Residue-level contacts at the interface:
Residue N175 in protein 1 contacts residue L217 in protein 2 (closest heavy-atom distance 3.6 Å).
Residue L208 in protein 1 contacts residue F154 in protein 2 (closest heavy-atom distance 3.7 Å).
Residue E204 in protein 1 is in contact with residue R143 in protein 2 (closest heavy-atom distance 3.0 Å).
Residue Q221 in protein 1 is in contact with residue L184 in protein 2 (closest heavy-atom distance 3.5 Å).
Residue N175 in protein 1 interacts with residue A220 in protein 2 (closest heavy-atom distance 3.1 Å).
Residue L205 in protein 1 is in contact with residue V197 in protein 2 (closest heavy-atom distance 3.8 Å).
Residue D206 in protein 1 interacts with residue A142 in protein 2 (closest heavy-atom distance 3.6 Å).
Residue T207 in protein 1 contacts residue R143 in protein 2 (closest heavy-atom distance 3.5 Å).
Residue E211 in protein 1 contacts residue S210 in protein 2 (closest heavy-atom distance 3.5 Å).
Residue K214 in protein 1 is in contact with residue E205 in protein 2 (closest heavy-atom distance 3.2 Å).
Residue P167 in protein 1 is in contact with residue L217 in protein 2 (closest heavy-atom distance 3.7 Å).
Residue Y213 in protein 1 interacts with residue G208 in protein 2 (closest heavy-atom distance 3.0 Å).
Residue Q221 in protein 1 contacts residue L185 in protein 2 (closest heavy-atom distance 3.4 Å).
Residue L208 in protein 1 interacts with residue K107 in protein 2 (closest heavy-atom distance 2.8 Å).
Residue K214 in protein 1 contacts residue G204 in protein 2 (closest heavy-atom distance 3.6 Å).
Residue D215 in protein 1 contacts residue S210 in protein 2 (closest heavy-atom distance 2.8 Å).
Residue A203 in protein 1 interacts with residue R143 in protein 2 (closest heavy-atom distance 3.7 Å).
Residue K214 in protein 1 contacts residue S207 in protein 2 (closest heavy-atom distance 3.4 Å).
Residue Y213 in protein 1 is in contact with residue E199 in protein 2 (closest heavy-atom distance 3.0 Å).
Residue N44 in protein 1 is in contact with residue Q211 in protein 2 (closest heavy-atom distance 3.1 Å).
Residue N175 in protein 1 is in contact with residue D218 in protein 2 (closest heavy-atom distance 3.2 Å).
Residue D215 in protein 1 interacts with residue L213 in protein 2 (closest heavy-atom distance 3.6 Å).
Residue Y130 in protein 1 interacts with residue D218 in protein 2 (closest heavy-atom distance 2.7 Å).
Residue I202 in protein 1 is in contact with residue R195 in protein 2 (closest heavy-atom distance 3.4 Å).
Residue N44 in protein 1 contacts residue A216 in protein 2 (closest heavy-atom distance 3.5 Å).
Residue Y213 in protein 1 interacts with residue L184 in protein 2 (closest heavy-atom distance 3.7 Å).
Residue Y213 in protein 1 contacts residue F154 in protein 2 (closest heavy-atom distance 3.7 Å).
Residue S47 in protein 1 interacts with residue A216 in protein 2 (closest heavy-atom distance 2.6 Å).
Residue P167 in protein 1 is in contact with residue L213 in protein 2 (closest heavy-atom distance 3.6 Å).
Residue L208 in protein 1 interacts with residue V197 in protein 2 (closest heavy-atom distance 3.8 Å).
Residue K122 in protein 1 interacts with residue L217 in protein 2 (closest heavy-atom distance 3.1 Å).
Residue D206 in protein 1 interacts with residue K107 in protein 2 (closest heavy-atom distance 2.9 Å).
Residue N175 in protein 1 is in contact with residue L219 in protein 2 (closest heavy-atom distance 3.4 Å).
Residue Q221 in protein 1 is in contact with residue E123 in protein 2 (closest heavy-atom distance 3.4 Å).
Residue K51 in protein 1 contacts residue D215 in protein 2 (closest heavy-atom distance 2.8 Å).
Residue Y213 in protein 1 interacts with residue S207 in protein 2 (closest heavy-atom distance 2.7 Å).
Residue D215 in protein 1 is in contact with residue H209 in protein 2 (closest heavy-atom distance 2.7 Å).
Residue L205 in protein 1 interacts with residue T152 in protein 2 (closest heavy-atom distance 3.5 Å).
Residue D206 in protein 1 interacts with residue F109 in protein 2 (closest heavy-atom distance 3.6 Å).
Residue K51 in protein 1 contacts residue D218 in protein 2 (closest heavy-atom distance 3.6 Å).
Residue E211 in protein 1 is in contact with residue H209 in protein 2 (closest heavy-atom distance 3.4 Å).
Residue D206 in protein 1 is in contact with residue R143 in protein 2 (closest heavy-atom distance 2.7 Å).
Residue F119 in protein 1 contacts residue A216 in protein 2 (closest heavy-atom distance 3.2 Å).
Residue M220 in protein 1 interacts with residue L185 in protein 2 (closest heavy-atom distance 3.6 Å).
Residue V48 in protein 1 is in contact with residue D215 in protein 2 (closest heavy-atom distance 3.3 Å).
Residue K214 in protein 1 contacts residue G208 in protein 2 (closest heavy-atom distance 2.7 Å).
Residue D215 in protein 1 is in contact with residue L214 in protein 2 (closest heavy-atom distance 3.5 Å).
Residue E211 in protein 1 interacts with residue G208 in protein 2 (closest heavy-atom distance 3.3 Å).
Residue S212 in protein 1 contacts residue G208 in protein 2 (closest heavy-atom distance 3.1 Å).
Residue G171 in protein 1 interacts with residue L219 in protein 2 (closest heavy-atom distance 3.6 Å).
Residue E210 in protein 1 interacts with residue K107 in protein 2 (closest heavy-atom distance 3.3 Å).
Residue V48 in protein 1 interacts with residue A216 in protein 2 (closest heavy-atom distance 3.6 Å).
Residue R224 in protein 1 interacts with residue E123 in protein 2 (closest heavy-atom distance 2.8 Å).
Residue K195 in protein 1 interacts with residue E190 in protein 2 (closest heavy-atom distance 3.4 Å).
Residue V178 in protein 1 is in contact with residue A220 in protein 2 (closest heavy-atom distance 3.8 Å).
Residue K214 in protein 1 is in contact with residue E199 in protein 2 (closest heavy-atom distance 3.1 Å).
Residue K214 in protein 1 contacts residue H209 in protein 2 (closest heavy-atom distance 3.3 Å).
Residue I219 in protein 1 interacts with residue L214 in protein 2 (closest heavy-atom distance 3.8 Å).
Residue D215 in protein 1 is in contact with residue G208 in protein 2 (closest heavy-atom distance 3.2 Å).
Residue L205 in protein 1 interacts with residue R196 in protein 2 (closest heavy-atom distance 3.7 Å).

Sequence of protein 1:
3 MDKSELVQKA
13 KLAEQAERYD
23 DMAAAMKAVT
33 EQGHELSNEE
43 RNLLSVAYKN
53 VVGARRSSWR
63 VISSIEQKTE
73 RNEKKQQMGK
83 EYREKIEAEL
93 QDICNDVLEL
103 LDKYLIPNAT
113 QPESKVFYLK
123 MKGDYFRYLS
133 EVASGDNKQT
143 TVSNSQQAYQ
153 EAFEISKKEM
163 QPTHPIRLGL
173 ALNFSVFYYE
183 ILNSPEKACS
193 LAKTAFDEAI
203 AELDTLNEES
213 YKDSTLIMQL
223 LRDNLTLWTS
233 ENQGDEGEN

Sequence of protein 2:
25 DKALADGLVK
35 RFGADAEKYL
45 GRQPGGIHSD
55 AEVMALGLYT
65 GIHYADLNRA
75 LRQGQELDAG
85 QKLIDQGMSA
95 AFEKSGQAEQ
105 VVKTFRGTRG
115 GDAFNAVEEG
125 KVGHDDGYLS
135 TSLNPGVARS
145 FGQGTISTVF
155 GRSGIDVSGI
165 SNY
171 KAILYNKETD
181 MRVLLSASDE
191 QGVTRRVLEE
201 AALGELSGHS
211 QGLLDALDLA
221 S

These two protein chains interact to form a complex.